Sequence of chain A:
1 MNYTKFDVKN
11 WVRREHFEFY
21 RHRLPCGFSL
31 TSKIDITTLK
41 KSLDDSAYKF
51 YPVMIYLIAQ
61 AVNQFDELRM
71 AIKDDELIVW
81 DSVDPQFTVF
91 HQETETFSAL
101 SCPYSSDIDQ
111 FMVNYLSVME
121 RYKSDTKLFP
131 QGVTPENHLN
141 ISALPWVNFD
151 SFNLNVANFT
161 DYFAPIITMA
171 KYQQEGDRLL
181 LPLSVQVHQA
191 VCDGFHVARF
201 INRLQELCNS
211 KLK

The following describes two proteins that form a bound complex.

Contacts between the two chains:
Residue N155 in chain B interacts with residue S29 in chain A (closest heavy-atom distance 4.3 Å).
Residue T96 in chain B is in contact with residue V12 in chain A (closest heavy-atom distance 3.7 Å).
Residue F97 in chain B interacts with residue H16 in chain A (closest heavy-atom distance 2.7 Å).
Residue A157 in chain B interacts with residue F159 in chain A (closest heavy-atom distance 3.8 Å).
Residue T96 in chain B is in contact with residue H16 in chain A (closest heavy-atom distance 4.2 Å).
Residue D150 in chain B is in contact with residue T31 in chain A (closest heavy-atom distance 2.6 Å).
Residue V156 in chain B contacts residue P25 in chain A (closest heavy-atom distance 3.9 Å).
Residue L128 in chain B contacts residue E15 in chain A (closest heavy-atom distance 2.9 Å).
Residue L154 in chain B is in contact with residue G27 in chain A (closest heavy-atom distance 3.4 Å).
Residue L128 in chain B contacts residue F19 in chain A (closest heavy-atom distance 3.8 Å).
Residue D150 in chain B is in contact with residue K33 in chain A (closest heavy-atom distance 3.2 Å).
Residue F149 in chain B interacts with residue T31 in chain A (closest heavy-atom distance 3.3 Å).
Residue V147 in chain B contacts residue S32 in chain A (closest heavy-atom distance 4.1 Å).
Residue N155 in chain B is in contact with residue N153 in chain A (closest heavy-atom distance 3.0 Å).
Residue N155 in chain B interacts with residue F28 in chain A (closest heavy-atom distance 4.3 Å).
Residue A157 in chain B interacts with residue P25 in chain A (closest heavy-atom distance 3.0 Å).
Residue L128 in chain B is in contact with residue H16 in chain A (closest heavy-atom distance 4.0 Å).
Residue F97 in chain B is in contact with residue Q189 in chain A (closest heavy-atom distance 4.3 Å).
Residue N153 in chain B interacts with residue N153 in chain A (closest heavy-atom distance 3.5 Å).
Residue N153 in chain B interacts with residue G27 in chain A (closest heavy-atom distance 4.1 Å).
Residue D150 in chain B is in contact with residue S32 in chain A (closest heavy-atom distance 4.3 Å).
Residue F129 in chain B is in contact with residue F19 in chain A (closest heavy-atom distance 4.0 Å).
Residue L154 in chain B interacts with residue F28 in chain A (closest heavy-atom distance 4.3 Å).
Residue S151 in chain B interacts with residue S151 in chain A (closest heavy-atom distance 3.1 Å).
Residue S151 in chain B is in contact with residue T31 in chain A (closest heavy-atom distance 3.2 Å).
Residue V147 in chain B is in contact with residue A198 in chain A (closest heavy-atom distance 3.4 Å).
Residue S151 in chain B interacts with residue L30 in chain A (closest heavy-atom distance 3.3 Å).
Residue N155 in chain B is in contact with residue Q186 in chain A (closest heavy-atom distance 3.3 Å).
Residue E95 in chain B is in contact with residue F195 in chain A (closest heavy-atom distance 3.2 Å).
Residue F152 in chain B is in contact with residue S29 in chain A (closest heavy-atom distance 3.5 Å).
Residue N153 in chain B is in contact with residue S29 in chain A (closest heavy-atom distance 3.0 Å).
Residue F152 in chain B contacts residue F28 in chain A (closest heavy-atom distance 3.5 Å).
Residue L144 in chain B contacts residue L30 in chain A (closest heavy-atom distance 3.8 Å).
Residue N148 in chain B interacts with residue S32 in chain A (closest heavy-atom distance 3.0 Å).
Residue W146 in chain B contacts residue N202 in chain A (closest heavy-atom distance 3.2 Å).
Residue F97 in chain B is in contact with residue D193 in chain A (closest heavy-atom distance 3.3 Å).
Residue V156 in chain B contacts residue C26 in chain A (closest heavy-atom distance 4.0 Å).
Residue T94 in chain B interacts with residue V12 in chain A (closest heavy-atom distance 3.8 Å).
Residue N155 in chain B interacts with residue L154 in chain A (closest heavy-atom distance 4.0 Å).
Residue F149 in chain B interacts with residue L30 in chain A (closest heavy-atom distance 4.2 Å).
Residue N155 in chain B contacts residue N155 in chain A (closest heavy-atom distance 3.6 Å).
Residue W146 in chain B contacts residue A198 in chain A (closest heavy-atom distance 3.8 Å).
Residue W146 in chain B contacts residue G194 in chain A (closest heavy-atom distance 3.8 Å).
Residue N155 in chain B interacts with residue C26 in chain A (closest heavy-atom distance 3.3 Å).
Residue L154 in chain B is in contact with residue C26 in chain A (closest heavy-atom distance 3.9 Å).
Residue V147 in chain B is in contact with residue I201 in chain A (closest heavy-atom distance 3.7 Å).
Residue N153 in chain B interacts with residue F28 in chain A (closest heavy-atom distance 3.1 Å).
Residue F152 in chain B interacts with residue L30 in chain A (closest heavy-atom distance 4.2 Å).
Residue E95 in chain B interacts with residue R199 in chain A (closest heavy-atom distance 3.1 Å).
Residue L144 in chain B interacts with residue G194 in chain A (closest heavy-atom distance 4.0 Å).
Residue F90 in chain B is in contact with residue F195 in chain A (closest heavy-atom distance 3.6 Å).
Residue N155 in chain B contacts residue F159 in chain A (closest heavy-atom distance 3.8 Å).
Residue D150 in chain B contacts residue D150 in chain A (closest heavy-atom distance 3.4 Å).
Residue W146 in chain B is in contact with residue F195 in chain A (closest heavy-atom distance 3.5 Å).
Residue F97 in chain B contacts residue Y20 in chain A (closest heavy-atom distance 3.0 Å).
Residue T96 in chain B is in contact with residue R13 in chain A (closest heavy-atom distance 3.7 Å).
Residue S151 in chain B contacts residue D150 in chain A (closest heavy-atom distance 4.2 Å).
Residue K127 in chain B is in contact with residue E15 in chain A (closest heavy-atom distance 3.5 Å).
Residue S151 in chain B contacts residue S29 in chain A (closest heavy-atom distance 4.2 Å).
Residue N155 in chain B interacts with residue G27 in chain A (closest heavy-atom distance 2.6 Å).

Sequence of chain B:
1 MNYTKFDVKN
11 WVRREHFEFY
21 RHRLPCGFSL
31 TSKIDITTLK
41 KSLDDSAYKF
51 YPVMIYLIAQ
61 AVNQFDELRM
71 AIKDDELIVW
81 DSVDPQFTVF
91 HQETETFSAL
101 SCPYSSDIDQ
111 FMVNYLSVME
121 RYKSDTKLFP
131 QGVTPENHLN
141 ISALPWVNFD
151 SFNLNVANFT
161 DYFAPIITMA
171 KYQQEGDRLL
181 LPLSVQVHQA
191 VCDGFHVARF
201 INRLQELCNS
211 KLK